Residue-level contacts at the interface:
Residue W63 in protein 1 is in contact with residue V31 in protein 2 (closest heavy-atom distance 3.8 Å).
Residue W63 in protein 1 contacts residue L38 in protein 2 (closest heavy-atom distance 4.5 Å).
Residue Y64 in protein 1 is in contact with residue V31 in protein 2 (closest heavy-atom distance 4.8 Å).
Residue K37 in protein 1 interacts with residue P33 in protein 2 (closest heavy-atom distance 3.5 Å).
Residue K37 in protein 1 contacts residue C35 in protein 2 (closest heavy-atom distance 4.7 Å).
Residue K37 in protein 1 interacts with residue E34 in protein 2 (closest heavy-atom distance 4.2 Å).
Residue Y64 in protein 1 contacts residue G36 in protein 2 (closest heavy-atom distance 4.9 Å).
Residue K67 in protein 1 is in contact with residue V31 in protein 2 (closest heavy-atom distance 3.6 Å).
Residue W63 in protein 1 is in contact with residue I29 in protein 2 (closest heavy-atom distance 3.1 Å).
Residue W63 in protein 1 interacts with residue D30 in protein 2 (closest heavy-atom distance 5.0 Å).
Residue K67 in protein 1 is in contact with residue D30 in protein 2 (closest heavy-atom distance 4.6 Å).
Residue T38 in protein 1 is in contact with residue G36 in protein 2 (closest heavy-atom distance 3.2 Å).
Residue T38 in protein 1 is in contact with residue C35 in protein 2 (closest heavy-atom distance 3.1 Å).
Residue D39 in protein 1 is in contact with residue C35 in protein 2 (closest heavy-atom distance 4.7 Å).

The following describes two proteins that form a bound complex.

Sequence of protein 2:
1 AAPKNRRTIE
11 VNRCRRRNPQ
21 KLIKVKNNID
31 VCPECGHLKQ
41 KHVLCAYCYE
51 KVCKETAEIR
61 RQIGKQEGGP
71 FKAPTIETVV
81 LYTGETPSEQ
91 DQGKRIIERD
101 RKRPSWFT

Sequence of protein 1:
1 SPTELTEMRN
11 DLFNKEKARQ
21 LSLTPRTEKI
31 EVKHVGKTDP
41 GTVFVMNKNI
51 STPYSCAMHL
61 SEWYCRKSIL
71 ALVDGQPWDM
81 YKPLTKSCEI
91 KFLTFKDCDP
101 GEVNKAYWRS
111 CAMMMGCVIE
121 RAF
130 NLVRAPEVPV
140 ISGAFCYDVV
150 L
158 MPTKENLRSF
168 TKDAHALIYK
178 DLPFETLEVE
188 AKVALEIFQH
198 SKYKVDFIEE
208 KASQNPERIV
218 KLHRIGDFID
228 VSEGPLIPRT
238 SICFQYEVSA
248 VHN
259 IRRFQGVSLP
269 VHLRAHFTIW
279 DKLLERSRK